These two protein chains interact to form a complex.

Sequence of the second protein:
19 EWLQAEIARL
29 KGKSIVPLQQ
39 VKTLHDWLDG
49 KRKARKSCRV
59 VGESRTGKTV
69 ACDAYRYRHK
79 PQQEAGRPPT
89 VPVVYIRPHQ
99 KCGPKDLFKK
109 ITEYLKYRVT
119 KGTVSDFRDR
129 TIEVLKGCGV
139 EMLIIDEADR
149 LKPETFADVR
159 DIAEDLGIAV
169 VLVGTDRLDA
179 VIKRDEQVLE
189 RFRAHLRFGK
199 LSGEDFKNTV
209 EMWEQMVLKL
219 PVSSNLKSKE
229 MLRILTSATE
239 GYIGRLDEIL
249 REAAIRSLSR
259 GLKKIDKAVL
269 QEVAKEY

Contacts between the two chains:
Residue K114 in the second protein is in contact with residue E147 in the first protein (closest heavy-atom distance 3.7 Å).
Residue G84 in the second protein contacts residue R155 in the first protein (closest heavy-atom distance 3.5 Å).
Residue Y115 in the second protein contacts residue E147 in the first protein (closest heavy-atom distance 4.6 Å).
Residue K114 in the second protein contacts residue R155 in the first protein (closest heavy-atom distance 4.2 Å).
Residue R116 in the second protein contacts residue R31 in the first protein (closest heavy-atom distance 4.3 Å).
Residue R116 in the second protein is in contact with residue E147 in the first protein (closest heavy-atom distance 2.5 Å).
Residue Y115 in the second protein is in contact with residue R155 in the first protein (closest heavy-atom distance 4.2 Å).
Residue R116 in the second protein contacts residue D148 in the first protein (closest heavy-atom distance 4.5 Å).

Sequence of the first protein:
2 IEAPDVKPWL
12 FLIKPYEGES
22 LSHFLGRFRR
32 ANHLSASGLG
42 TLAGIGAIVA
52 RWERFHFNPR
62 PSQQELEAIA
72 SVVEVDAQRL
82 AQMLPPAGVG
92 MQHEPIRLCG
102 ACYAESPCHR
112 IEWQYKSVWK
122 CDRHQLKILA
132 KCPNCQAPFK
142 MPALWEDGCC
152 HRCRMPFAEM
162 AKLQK